These two protein chains interact to form a complex.

Residue-level contacts at the interface:
Residue L81 in the second protein is in contact with residue V10 in the first protein (closest heavy-atom distance 4.0 Å).
Residue W147 in the second protein interacts with residue A8 in the first protein (closest heavy-atom distance 3.5 Å).
Residue M45 in the second protein interacts with residue L2 in the first protein (closest heavy-atom distance 3.4 Å).
Residue E63 in the second protein contacts residue T1 in the first protein (closest heavy-atom distance 3.1 Å).
Residue K146 in the second protein contacts residue A9 in the first protein (closest heavy-atom distance 4.0 Å).
Residue K66 in the second protein interacts with residue C4 in the first protein (closest heavy-atom distance 4.4 Å).
Residue D77 in the second protein is in contact with residue A8 in the first protein (closest heavy-atom distance 4.9 Å).
Residue T163 in the second protein interacts with residue T1 in the first protein (closest heavy-atom distance 4.1 Å).
Residue T143 in the second protein interacts with residue V10 in the first protein (closest heavy-atom distance 2.6 Å).
Residue F9 in the second protein is in contact with residue L2 in the first protein (closest heavy-atom distance 3.6 Å).
Residue Y171 in the second protein is in contact with residue T1 in the first protein (closest heavy-atom distance 2.8 Å).
Residue Y159 in the second protein interacts with residue L2 in the first protein (closest heavy-atom distance 3.6 Å).
Residue V152 in the second protein is in contact with residue A8 in the first protein (closest heavy-atom distance 3.5 Å).
Residue Y159 in the second protein contacts residue F5 in the first protein (closest heavy-atom distance 4.2 Å).
Residue T80 in the second protein is in contact with residue V10 in the first protein (closest heavy-atom distance 3.5 Å).
Residue H70 in the second protein interacts with residue A3 in the first protein (closest heavy-atom distance 3.8 Å).
Residue M5 in the second protein is in contact with residue T1 in the first protein (closest heavy-atom distance 4.3 Å).
Residue H70 in the second protein interacts with residue L2 in the first protein (closest heavy-atom distance 4.1 Å).
Residue R97 in the second protein interacts with residue L7 in the first protein (closest heavy-atom distance 4.0 Å).
Residue Y116 in the second protein is in contact with residue V10 in the first protein (closest heavy-atom distance 3.7 Å).
Residue Y159 in the second protein interacts with residue C4 in the first protein (closest heavy-atom distance 4.7 Å).
Residue R97 in the second protein is in contact with residue A8 in the first protein (closest heavy-atom distance 4.8 Å).
Residue T73 in the second protein is in contact with residue L7 in the first protein (closest heavy-atom distance 3.5 Å).
Residue Y123 in the second protein is in contact with residue V10 in the first protein (closest heavy-atom distance 4.2 Å).
Residue V76 in the second protein interacts with residue A9 in the first protein (closest heavy-atom distance 4.3 Å).
Residue Y99 in the second protein is in contact with residue L2 in the first protein (closest heavy-atom distance 3.5 Å).
Residue W147 in the second protein interacts with residue A9 in the first protein (closest heavy-atom distance 2.8 Å).
Residue Y84 in the second protein interacts with residue V10 in the first protein (closest heavy-atom distance 2.8 Å).
Residue K146 in the second protein interacts with residue V10 in the first protein (closest heavy-atom distance 2.7 Å).
Residue K66 in the second protein contacts residue A3 in the first protein (closest heavy-atom distance 3.5 Å).
Residue L156 in the second protein contacts residue F5 in the first protein (closest heavy-atom distance 3.6 Å).
Residue K66 in the second protein contacts residue T1 in the first protein (closest heavy-atom distance 3.5 Å).
Residue E63 in the second protein contacts residue L2 in the first protein (closest heavy-atom distance 3.2 Å).
Residue W147 in the second protein is in contact with residue V10 in the first protein (closest heavy-atom distance 3.9 Å).
Residue Y59 in the second protein contacts residue T1 in the first protein (closest heavy-atom distance 3.5 Å).
Residue L156 in the second protein is in contact with residue L7 in the first protein (closest heavy-atom distance 4.8 Å).
Residue Y159 in the second protein contacts residue A3 in the first protein (closest heavy-atom distance 3.6 Å).
Residue W167 in the second protein is in contact with residue T1 in the first protein (closest heavy-atom distance 3.5 Å).
Residue K66 in the second protein is in contact with residue L2 in the first protein (closest heavy-atom distance 3.3 Å).
Residue T143 in the second protein is in contact with residue A9 in the first protein (closest heavy-atom distance 4.9 Å).
Residue Y99 in the second protein interacts with residue A3 in the first protein (closest heavy-atom distance 3.0 Å).
Residue V67 in the second protein contacts residue L2 in the first protein (closest heavy-atom distance 3.5 Å).
Residue Y7 in the second protein is in contact with residue T1 in the first protein (closest heavy-atom distance 3.1 Å).
Residue T73 in the second protein is in contact with residue A9 in the first protein (closest heavy-atom distance 4.2 Å).
Residue H114 in the second protein interacts with residue L7 in the first protein (closest heavy-atom distance 4.8 Å).
Residue D77 in the second protein contacts residue V10 in the first protein (closest heavy-atom distance 2.9 Å).
Residue D77 in the second protein contacts residue A9 in the first protein (closest heavy-atom distance 3.4 Å).
Residue T142 in the second protein contacts residue V10 in the first protein (closest heavy-atom distance 4.8 Å).
Residue Y159 in the second protein is in contact with residue T1 in the first protein (closest heavy-atom distance 2.7 Å).
Residue H70 in the second protein is in contact with residue L7 in the first protein (closest heavy-atom distance 3.3 Å).
Residue A150 in the second protein interacts with residue A8 in the first protein (closest heavy-atom distance 4.9 Å).
Residue Y7 in the second protein is in contact with residue L2 in the first protein (closest heavy-atom distance 3.4 Å).
Residue T73 in the second protein contacts residue A8 in the first protein (closest heavy-atom distance 4.0 Å).
Residue R65 in the second protein interacts with residue C4 in the first protein (closest heavy-atom distance 3.5 Å).
Residue Q155 in the second protein contacts residue F5 in the first protein (closest heavy-atom distance 3.3 Å).

Sequence of the second protein:
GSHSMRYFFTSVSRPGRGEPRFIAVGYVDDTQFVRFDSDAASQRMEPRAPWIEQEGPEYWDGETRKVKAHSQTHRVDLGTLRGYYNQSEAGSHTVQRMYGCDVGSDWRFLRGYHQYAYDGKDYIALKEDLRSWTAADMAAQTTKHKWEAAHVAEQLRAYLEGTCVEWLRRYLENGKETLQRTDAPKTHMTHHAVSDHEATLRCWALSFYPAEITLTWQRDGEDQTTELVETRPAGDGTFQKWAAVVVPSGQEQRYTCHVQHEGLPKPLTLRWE

Sequence of the first protein:
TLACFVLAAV